Residue-level contacts at the interface:
Residue Q254 in protein 2 contacts residue R191 in protein 1 (closest heavy-atom distance 2.8 Å).
Residue N362 in protein 2 is in contact with residue S363 in protein 1 (closest heavy-atom distance 3.2 Å).
Residue Q384 in protein 2 is in contact with residue N392 in protein 1 (closest heavy-atom distance 2.9 Å).
Residue K411 in protein 2 interacts with residue S173 in protein 1 (closest heavy-atom distance 2.5 Å).
Residue K281 in protein 2 contacts residue D120 in protein 1 (closest heavy-atom distance 3.1 Å).
Residue E250 in protein 2 contacts residue R191 in protein 1 (closest heavy-atom distance 2.9 Å).
Residue N38 in protein 2 interacts with residue Q435 in protein 1 (closest heavy-atom distance 3.2 Å).
Residue L43 in protein 2 contacts residue I75 in protein 1 (closest heavy-atom distance 2.8 Å).
Residue N229 in protein 2 is in contact with residue T193 in protein 1 (closest heavy-atom distance 2.5 Å).
Residue N377 in protein 2 is in contact with residue T364 in protein 1 (closest heavy-atom distance 3.0 Å).
Residue A381 in protein 2 interacts with residue K389 in protein 1 (closest heavy-atom distance 2.7 Å).
Residue N377 in protein 2 contacts residue Q384 in protein 1 (closest heavy-atom distance 3.2 Å).
Residue N377 in protein 2 contacts residue G382 in protein 1 (closest heavy-atom distance 3.2 Å).
Residue Q208 in protein 2 is in contact with residue G188 in protein 1 (closest heavy-atom distance 2.8 Å).
Residue K35 in protein 2 is in contact with residue Y71 in protein 1 (closest heavy-atom distance 2.8 Å).
Residue Q235 in protein 2 interacts with residue G76 in protein 1 (closest heavy-atom distance 3.2 Å).
Residue Q34 in protein 2 interacts with residue E69 in protein 1 (closest heavy-atom distance 3.0 Å).
Residue H209 in protein 2 is in contact with residue D189 in protein 1 (closest heavy-atom distance 2.9 Å).
Residue N377 in protein 2 interacts with residue R365 in protein 1 (closest heavy-atom distance 2.9 Å).
Residue N361 in protein 2 contacts residue V358 in protein 1 (closest heavy-atom distance 3.1 Å).
Residue V408 in protein 2 interacts with residue N81 in protein 1 (closest heavy-atom distance 2.6 Å).
Residue F46 in protein 2 contacts residue S322 in protein 1 (closest heavy-atom distance 2.9 Å).
Residue Q34 in protein 2 contacts residue Y71 in protein 1 (closest heavy-atom distance 3.2 Å).
Residue D406 in protein 2 is in contact with residue R79 in protein 1 (closest heavy-atom distance 2.8 Å).
Residue K369 in protein 2 contacts residue S363 in protein 1 (closest heavy-atom distance 2.4 Å).
Residue A381 in protein 2 is in contact with residue Y388 in protein 1 (closest heavy-atom distance 3.2 Å).
Residue P407 in protein 2 contacts residue R171 in protein 1 (closest heavy-atom distance 2.7 Å).
Residue Q235 in protein 2 interacts with residue I75 in protein 1 (closest heavy-atom distance 3.2 Å).
Residue F279 in protein 2 is in contact with residue R135 in protein 1 (closest heavy-atom distance 2.8 Å).
Residue R409 in protein 2 is in contact with residue N129 in protein 1 (closest heavy-atom distance 2.5 Å).
Residue N278 in protein 2 contacts residue E152 in protein 1 (closest heavy-atom distance 2.4 Å).
Residue V41 in protein 2 is in contact with residue D73 in protein 1 (closest heavy-atom distance 3.1 Å).
Residue L379 in protein 2 is in contact with residue V386 in protein 1 (closest heavy-atom distance 2.8 Å).
Residue R409 in protein 2 contacts residue E175 in protein 1 (closest heavy-atom distance 2.4 Å).
Residue S380 in protein 2 contacts residue K389 in protein 1 (closest heavy-atom distance 3.2 Å).
Residue Y47 in protein 2 contacts residue S77 in protein 1 (closest heavy-atom distance 2.8 Å).
Residue S282 in protein 2 contacts residue L183 in protein 1 (closest heavy-atom distance 3.1 Å).
Residue S282 in protein 2 contacts residue E180 in protein 1 (closest heavy-atom distance 2.6 Å).
Residue R338 in protein 2 interacts with residue E318 in protein 1 (closest heavy-atom distance 2.6 Å).
Residue R373 in protein 2 interacts with residue V400 in protein 1 (closest heavy-atom distance 2.6 Å).
Residue M40 in protein 2 is in contact with residue Q435 in protein 1 (closest heavy-atom distance 2.5 Å).
Residue Q208 in protein 2 contacts residue V187 in protein 1 (closest heavy-atom distance 3.1 Å).
Residue T204 in protein 2 is in contact with residue V179 in protein 1 (closest heavy-atom distance 3.0 Å).
Residue R206 in protein 2 interacts with residue S184 in protein 1 (closest heavy-atom distance 3.1 Å).
Residue K411 in protein 2 is in contact with residue N129 in protein 1 (closest heavy-atom distance 2.7 Å).
Residue V41 in protein 2 contacts residue I75 in protein 1 (closest heavy-atom distance 2.6 Å).
Residue N284 in protein 2 interacts with residue E182 in protein 1 (closest heavy-atom distance 3.0 Å).
Residue Y258 in protein 2 contacts residue E122 in protein 1 (closest heavy-atom distance 2.3 Å).
Residue L359 in protein 2 is in contact with residue V358 in protein 1 (closest heavy-atom distance 3.0 Å).
Residue A381 in protein 2 interacts with residue E387 in protein 1 (closest heavy-atom distance 3.2 Å).
Residue G233 in protein 2 contacts residue S78 in protein 1 (closest heavy-atom distance 3.1 Å).
Residue F46 in protein 2 is in contact with residue K323 in protein 1 (closest heavy-atom distance 3.1 Å).
Residue L379 in protein 2 contacts residue Q384 in protein 1 (closest heavy-atom distance 2.7 Å).
Residue K411 in protein 2 contacts residue G126 in protein 1 (closest heavy-atom distance 3.1 Å).
Residue A45 in protein 2 interacts with residue K323 in protein 1 (closest heavy-atom distance 3.2 Å).
Residue R48 in protein 2 interacts with residue A321 in protein 1 (closest heavy-atom distance 2.4 Å).
Residue E337 in protein 2 is in contact with residue N392 in protein 1 (closest heavy-atom distance 2.7 Å).
Residue N261 in protein 2 contacts residue E175 in protein 1 (closest heavy-atom distance 3.2 Å).
Residue E337 in protein 2 contacts residue R329 in protein 1 (closest heavy-atom distance 2.4 Å).
Residue L44 in protein 2 interacts with residue K323 in protein 1 (closest heavy-atom distance 3.2 Å).

Sequence of protein 1:
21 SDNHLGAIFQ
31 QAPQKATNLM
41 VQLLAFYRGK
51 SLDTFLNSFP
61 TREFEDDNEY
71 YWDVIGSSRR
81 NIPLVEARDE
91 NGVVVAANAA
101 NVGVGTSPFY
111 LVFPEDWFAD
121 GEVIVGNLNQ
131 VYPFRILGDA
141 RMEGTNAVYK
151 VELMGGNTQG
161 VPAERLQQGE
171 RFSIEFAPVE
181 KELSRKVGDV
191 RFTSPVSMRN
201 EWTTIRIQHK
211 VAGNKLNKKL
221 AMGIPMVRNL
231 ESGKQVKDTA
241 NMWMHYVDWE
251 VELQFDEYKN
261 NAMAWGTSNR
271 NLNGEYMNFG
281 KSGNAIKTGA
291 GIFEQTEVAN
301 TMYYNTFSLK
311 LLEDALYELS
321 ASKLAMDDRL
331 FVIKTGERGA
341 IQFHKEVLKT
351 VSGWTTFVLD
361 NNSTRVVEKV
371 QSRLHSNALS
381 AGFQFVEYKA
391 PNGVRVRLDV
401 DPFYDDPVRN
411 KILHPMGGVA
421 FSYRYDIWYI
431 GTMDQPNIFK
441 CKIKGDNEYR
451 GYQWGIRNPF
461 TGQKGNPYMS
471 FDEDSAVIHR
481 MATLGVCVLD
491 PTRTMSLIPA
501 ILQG

Sequence of protein 2:
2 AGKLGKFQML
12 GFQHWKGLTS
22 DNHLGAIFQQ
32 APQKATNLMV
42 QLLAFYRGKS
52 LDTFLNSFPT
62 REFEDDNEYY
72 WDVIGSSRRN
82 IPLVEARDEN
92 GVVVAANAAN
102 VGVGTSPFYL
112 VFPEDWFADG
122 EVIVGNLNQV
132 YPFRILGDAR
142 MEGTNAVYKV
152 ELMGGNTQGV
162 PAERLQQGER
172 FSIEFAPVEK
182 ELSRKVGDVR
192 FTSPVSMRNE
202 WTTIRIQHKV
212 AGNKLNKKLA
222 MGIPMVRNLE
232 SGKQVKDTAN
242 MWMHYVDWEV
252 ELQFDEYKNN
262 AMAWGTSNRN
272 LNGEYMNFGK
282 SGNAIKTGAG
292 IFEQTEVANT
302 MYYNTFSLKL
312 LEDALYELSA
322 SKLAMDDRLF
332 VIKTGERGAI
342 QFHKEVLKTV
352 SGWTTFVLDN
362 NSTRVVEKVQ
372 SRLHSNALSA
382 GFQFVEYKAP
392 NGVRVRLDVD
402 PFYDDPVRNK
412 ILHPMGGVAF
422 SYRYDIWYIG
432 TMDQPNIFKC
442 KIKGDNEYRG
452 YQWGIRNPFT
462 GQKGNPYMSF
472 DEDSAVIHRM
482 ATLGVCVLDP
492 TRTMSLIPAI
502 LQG

This data describes a binding interaction between two proteins.